The following describes two proteins that form a bound complex.

Sequence of protein 1:
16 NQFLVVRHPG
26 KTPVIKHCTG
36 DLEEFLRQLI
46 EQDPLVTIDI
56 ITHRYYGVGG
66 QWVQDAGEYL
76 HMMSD

Sequence of protein 2:
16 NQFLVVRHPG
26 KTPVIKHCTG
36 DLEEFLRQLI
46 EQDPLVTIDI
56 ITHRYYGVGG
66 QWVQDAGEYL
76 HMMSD

Residue-level contacts at the interface:
Residue R22 in protein 1 is in contact with residue T52 in protein 2 (closest heavy-atom distance 3.1 Å).
Residue P28 in protein 1 interacts with residue D70 in protein 2 (closest heavy-atom distance 3.8 Å).
Residue H32 in protein 1 is in contact with residue G64 in protein 2 (closest heavy-atom distance 4.7 Å).
Residue V29 in protein 1 interacts with residue V68 in protein 2 (closest heavy-atom distance 3.9 Å).
Residue T27 in protein 1 is in contact with residue Q69 in protein 2 (closest heavy-atom distance 4.9 Å).
Residue D54 in protein 1 interacts with residue V20 in protein 2 (closest heavy-atom distance 4.0 Å).
Residue K26 in protein 1 interacts with residue D70 in protein 2 (closest heavy-atom distance 4.5 Å).
Residue R22 in protein 1 contacts residue I53 in protein 2 (closest heavy-atom distance 2.9 Å).
Residue Q66 in protein 1 interacts with residue F18 in protein 2 (closest heavy-atom distance 3.6 Å).
Residue Q66 in protein 1 interacts with residue H32 in protein 2 (closest heavy-atom distance 3.3 Å).
Residue R22 in protein 1 interacts with residue D54 in protein 2 (closest heavy-atom distance 2.6 Å).
Residue D70 in protein 1 is in contact with residue K26 in protein 2 (closest heavy-atom distance 4.5 Å).
Residue D70 in protein 1 contacts residue P28 in protein 2 (closest heavy-atom distance 3.8 Å).
Residue V63 in protein 1 interacts with residue V29 in protein 2 (closest heavy-atom distance 4.7 Å).
Residue D70 in protein 1 is in contact with residue R22 in protein 2 (closest heavy-atom distance 2.7 Å).
Residue I30 in protein 1 interacts with residue V63 in protein 2 (closest heavy-atom distance 3.1 Å).
Residue V20 in protein 1 contacts residue D54 in protein 2 (closest heavy-atom distance 4.0 Å).
Residue Q69 in protein 1 contacts residue T27 in protein 2 (closest heavy-atom distance 4.9 Å).
Residue E73 in protein 1 interacts with residue T27 in protein 2 (closest heavy-atom distance 3.7 Å).
Residue V68 in protein 1 is in contact with residue P28 in protein 2 (closest heavy-atom distance 3.0 Å).
Residue D70 in protein 1 interacts with residue T27 in protein 2 (closest heavy-atom distance 4.2 Å).
Residue D54 in protein 1 interacts with residue D54 in protein 2 (closest heavy-atom distance 4.4 Å).
Residue A71 in protein 1 is in contact with residue R22 in protein 2 (closest heavy-atom distance 4.1 Å).
Residue P28 in protein 1 interacts with residue D54 in protein 2 (closest heavy-atom distance 4.2 Å).
Residue I30 in protein 1 is in contact with residue W67 in protein 2 (closest heavy-atom distance 4.3 Å).
Residue T52 in protein 1 interacts with residue R22 in protein 2 (closest heavy-atom distance 3.1 Å).
Residue Q69 in protein 1 contacts residue P28 in protein 2 (closest heavy-atom distance 4.3 Å).
Residue P28 in protein 1 interacts with residue Q69 in protein 2 (closest heavy-atom distance 4.3 Å).
Residue F18 in protein 1 contacts residue Q66 in protein 2 (closest heavy-atom distance 3.6 Å).
Residue T27 in protein 1 contacts residue D70 in protein 2 (closest heavy-atom distance 4.2 Å).
Residue F18 in protein 1 interacts with residue I56 in protein 2 (closest heavy-atom distance 4.1 Å).
Residue Q66 in protein 1 interacts with residue I30 in protein 2 (closest heavy-atom distance 3.5 Å).
Residue F18 in protein 1 is in contact with residue F18 in protein 2 (closest heavy-atom distance 3.7 Å).
Residue I30 in protein 1 interacts with residue V68 in protein 2 (closest heavy-atom distance 4.0 Å).
Residue V68 in protein 1 is in contact with residue T27 in protein 2 (closest heavy-atom distance 4.7 Å).
Residue D54 in protein 1 contacts residue R22 in protein 2 (closest heavy-atom distance 2.6 Å).
Residue V20 in protein 1 contacts residue V20 in protein 2 (closest heavy-atom distance 5.0 Å).
Residue G64 in protein 1 interacts with residue H32 in protein 2 (closest heavy-atom distance 4.7 Å).
Residue I30 in protein 1 is in contact with residue I56 in protein 2 (closest heavy-atom distance 4.0 Å).
Residue D54 in protein 1 interacts with residue P28 in protein 2 (closest heavy-atom distance 4.2 Å).
Residue V68 in protein 1 contacts residue I30 in protein 2 (closest heavy-atom distance 4.0 Å).
Residue R22 in protein 1 contacts residue A71 in protein 2 (closest heavy-atom distance 4.1 Å).
Residue V68 in protein 1 interacts with residue V20 in protein 2 (closest heavy-atom distance 3.8 Å).
Residue I56 in protein 1 is in contact with residue F18 in protein 2 (closest heavy-atom distance 4.1 Å).
Residue V29 in protein 1 is in contact with residue V63 in protein 2 (closest heavy-atom distance 4.7 Å).
Residue T27 in protein 1 contacts residue V68 in protein 2 (closest heavy-atom distance 4.7 Å).
Residue H32 in protein 1 is in contact with residue Q66 in protein 2 (closest heavy-atom distance 3.3 Å).
Residue V20 in protein 1 is in contact with residue V68 in protein 2 (closest heavy-atom distance 3.8 Å).
Residue W67 in protein 1 interacts with residue I30 in protein 2 (closest heavy-atom distance 4.3 Å).
Residue I30 in protein 1 is in contact with residue Q66 in protein 2 (closest heavy-atom distance 3.5 Å).
Residue R22 in protein 1 contacts residue D70 in protein 2 (closest heavy-atom distance 2.7 Å).
Residue V68 in protein 1 is in contact with residue V29 in protein 2 (closest heavy-atom distance 3.9 Å).
Residue T27 in protein 1 interacts with residue E73 in protein 2 (closest heavy-atom distance 3.7 Å).
Residue I56 in protein 1 contacts residue I30 in protein 2 (closest heavy-atom distance 4.0 Å).
Residue I56 in protein 1 interacts with residue I56 in protein 2 (closest heavy-atom distance 3.6 Å).
Residue P28 in protein 1 interacts with residue V68 in protein 2 (closest heavy-atom distance 3.0 Å).
Residue I53 in protein 1 is in contact with residue R22 in protein 2 (closest heavy-atom distance 2.9 Å).
Residue V63 in protein 1 is in contact with residue I30 in protein 2 (closest heavy-atom distance 3.1 Å).